The following describes two proteins that form a bound complex.

Sequence of the second protein:
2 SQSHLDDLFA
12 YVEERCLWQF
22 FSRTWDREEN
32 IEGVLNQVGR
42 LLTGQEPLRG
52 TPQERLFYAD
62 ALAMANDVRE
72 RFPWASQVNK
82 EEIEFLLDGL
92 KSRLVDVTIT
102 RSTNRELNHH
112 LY

Interface contacts:
Residue E369 in the first protein interacts with residue N105 in the second protein (closest heavy-atom distance 2.9 Å).
Residue E369 in the first protein contacts residue R28 in the second protein (closest heavy-atom distance 2.8 Å).
Residue P275 in the first protein interacts with residue L57 in the second protein (closest heavy-atom distance 3.6 Å).
Residue E369 in the first protein interacts with residue S103 in the second protein (closest heavy-atom distance 2.8 Å).
Residue D349 in the first protein contacts residue R16 in the second protein (closest heavy-atom distance 3.9 Å).
Residue K370 in the first protein contacts residue F21 in the second protein (closest heavy-atom distance 3.8 Å).
Residue E289 in the first protein contacts residue R16 in the second protein (closest heavy-atom distance 2.8 Å).
Residue N285 in the first protein contacts residue R16 in the second protein (closest heavy-atom distance 2.8 Å).
Residue F297 in the first protein contacts residue L57 in the second protein (closest heavy-atom distance 3.6 Å).
Residue N266 in the first protein is in contact with residue S23 in the second protein (closest heavy-atom distance 2.9 Å).
Residue D27 in the first protein interacts with residue R102 in the second protein (closest heavy-atom distance 2.7 Å).
Residue R276 in the first protein is in contact with residue F22 in the second protein (closest heavy-atom distance 3.5 Å).
Residue F297 in the first protein contacts residue R56 in the second protein (closest heavy-atom distance 2.9 Å).
Residue E267 in the first protein interacts with residue Y113 in the second protein (closest heavy-atom distance 3.6 Å).
Residue R374 in the first protein interacts with residue R16 in the second protein (closest heavy-atom distance 3.0 Å).
Residue R374 in the first protein contacts residue E15 in the second protein (closest heavy-atom distance 3.3 Å).
Residue R276 in the first protein contacts residue S23 in the second protein (closest heavy-atom distance 3.1 Å).
Residue E289 in the first protein is in contact with residue D68 in the second protein (closest heavy-atom distance 4.0 Å).
Residue E365 in the first protein is in contact with residue T104 in the second protein (closest heavy-atom distance 3.6 Å).
Residue K269 in the first protein interacts with residue E30 in the second protein (closest heavy-atom distance 2.9 Å).
Residue E366 in the first protein is in contact with residue F21 in the second protein (closest heavy-atom distance 3.9 Å).
Residue I279 in the first protein interacts with residue L18 in the second protein (closest heavy-atom distance 4.0 Å).
Residue E366 in the first protein is in contact with residue N105 in the second protein (closest heavy-atom distance 3.6 Å).
Residue L277 in the first protein contacts residue L57 in the second protein (closest heavy-atom distance 3.7 Å).
Residue D280 in the first protein interacts with residue L18 in the second protein (closest heavy-atom distance 3.5 Å).
Residue K293 in the first protein interacts with residue A60 in the second protein (closest heavy-atom distance 3.3 Å).
Residue R29 in the first protein contacts residue R102 in the second protein (closest heavy-atom distance 3.7 Å).
Residue L32 in the first protein contacts residue T104 in the second protein (closest heavy-atom distance 3.5 Å).
Residue F297 in the first protein interacts with residue P53 in the second protein (closest heavy-atom distance 3.4 Å).
Residue Y286 in the first protein contacts residue R16 in the second protein (closest heavy-atom distance 3.6 Å).
Residue K293 in the first protein is in contact with residue D61 in the second protein (closest heavy-atom distance 2.7 Å).
Residue A373 in the first protein interacts with residue F21 in the second protein (closest heavy-atom distance 3.8 Å).
Residue A373 in the first protein interacts with residue E14 in the second protein (closest heavy-atom distance 3.3 Å).
Residue H364 in the first protein is in contact with residue E107 in the second protein (closest heavy-atom distance 2.8 Å).
Residue E365 in the first protein contacts residue N105 in the second protein (closest heavy-atom distance 3.7 Å).
Residue R29 in the first protein is in contact with residue E14 in the second protein (closest heavy-atom distance 2.9 Å).
Residue R276 in the first protein is in contact with residue L57 in the second protein (closest heavy-atom distance 3.4 Å).
Residue K293 in the first protein interacts with residue A64 in the second protein (closest heavy-atom distance 3.6 Å).
Residue Y263 in the first protein contacts residue Y113 in the second protein (closest heavy-atom distance 3.4 Å).
Residue A373 in the first protein interacts with residue E15 in the second protein (closest heavy-atom distance 3.8 Å).
Residue K269 in the first protein contacts residue Q54 in the second protein (closest heavy-atom distance 3.2 Å).
Residue A35 in the first protein contacts residue R106 in the second protein (closest heavy-atom distance 2.9 Å).
Residue E369 in the first protein contacts residue F21 in the second protein (closest heavy-atom distance 4.0 Å).
Residue G299 in the first protein interacts with residue R50 in the second protein (closest heavy-atom distance 3.8 Å).
Residue F297 in the first protein contacts residue A60 in the second protein (closest heavy-atom distance 3.9 Å).
Residue N266 in the first protein contacts residue Y113 in the second protein (closest heavy-atom distance 3.6 Å).
Residue A296 in the first protein is in contact with residue A60 in the second protein (closest heavy-atom distance 4.0 Å).
Residue A296 in the first protein is in contact with residue R50 in the second protein (closest heavy-atom distance 3.2 Å).
Residue N36 in the first protein interacts with residue R106 in the second protein (closest heavy-atom distance 3.0 Å).
Residue L277 in the first protein is in contact with residue D61 in the second protein (closest heavy-atom distance 3.7 Å).
Residue E365 in the first protein contacts residue R106 in the second protein (closest heavy-atom distance 2.9 Å).
Residue P275 in the first protein contacts residue Q54 in the second protein (closest heavy-atom distance 3.6 Å).
Residue D278 in the first protein contacts residue F22 in the second protein (closest heavy-atom distance 3.6 Å).
Residue H181 in the first protein is in contact with residue Y113 in the second protein (closest heavy-atom distance 2.9 Å).
Residue R29 in the first protein interacts with residue V98 in the second protein (closest heavy-atom distance 3.5 Å).
Residue A296 in the first protein contacts residue Y59 in the second protein (closest heavy-atom distance 4.0 Å).
Residue P275 in the first protein contacts residue P53 in the second protein (closest heavy-atom distance 3.8 Å).
Residue E301 in the first protein is in contact with residue R50 in the second protein (closest heavy-atom distance 2.7 Å).
Residue E366 in the first protein contacts residue S23 in the second protein (closest heavy-atom distance 3.4 Å).
Residue R374 in the first protein is in contact with residue L18 in the second protein (closest heavy-atom distance 3.6 Å).

Sequence of the first protein:
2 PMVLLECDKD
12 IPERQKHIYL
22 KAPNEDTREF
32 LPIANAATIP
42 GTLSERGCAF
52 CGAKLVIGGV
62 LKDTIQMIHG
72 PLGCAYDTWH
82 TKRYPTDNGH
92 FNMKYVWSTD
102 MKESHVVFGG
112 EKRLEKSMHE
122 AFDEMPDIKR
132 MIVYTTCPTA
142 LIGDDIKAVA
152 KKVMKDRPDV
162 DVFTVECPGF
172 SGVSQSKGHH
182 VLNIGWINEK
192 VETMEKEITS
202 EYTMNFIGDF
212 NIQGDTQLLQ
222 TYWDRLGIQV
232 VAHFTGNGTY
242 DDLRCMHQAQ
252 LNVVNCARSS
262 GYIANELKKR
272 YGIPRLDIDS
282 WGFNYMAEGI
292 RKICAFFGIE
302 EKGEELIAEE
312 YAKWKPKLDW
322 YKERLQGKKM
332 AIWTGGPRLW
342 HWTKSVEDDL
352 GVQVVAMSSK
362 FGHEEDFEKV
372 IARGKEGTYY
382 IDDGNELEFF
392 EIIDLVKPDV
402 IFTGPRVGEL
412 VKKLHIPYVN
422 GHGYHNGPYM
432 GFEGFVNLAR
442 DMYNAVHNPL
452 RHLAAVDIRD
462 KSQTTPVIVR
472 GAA